Residue-level contacts at the interface:
Residue N522 in protein 2 interacts with residue G521 in protein 1 (closest heavy-atom distance 3.5 Å).
Residue H528 in protein 2 interacts with residue N516 in protein 1 (closest heavy-atom distance 2.9 Å).
Residue L523 in protein 2 is in contact with residue N522 in protein 1 (closest heavy-atom distance 4.0 Å).
Residue P510 in protein 2 is in contact with residue A512 in protein 1 (closest heavy-atom distance 3.6 Å).
Residue L523 in protein 2 interacts with residue V519 in protein 1 (closest heavy-atom distance 4.1 Å).
Residue L523 in protein 2 interacts with residue I506 in protein 1 (closest heavy-atom distance 3.9 Å).
Residue L523 in protein 2 contacts residue L523 in protein 1 (closest heavy-atom distance 3.3 Å).
Residue P509 in protein 2 contacts residue L514 in protein 1 (closest heavy-atom distance 3.9 Å).
Residue L523 in protein 2 interacts with residue G521 in protein 1 (closest heavy-atom distance 3.5 Å).
Residue S520 in protein 2 is in contact with residue L523 in protein 1 (closest heavy-atom distance 3.6 Å).
Residue K517 in protein 2 interacts with residue P510 in protein 1 (closest heavy-atom distance 3.7 Å).
Residue L526 in protein 2 interacts with residue I518 in protein 1 (closest heavy-atom distance 2.9 Å).
Residue G521 in protein 2 is in contact with residue N522 in protein 1 (closest heavy-atom distance 3.2 Å).
Residue D507 in protein 2 interacts with residue L523 in protein 1 (closest heavy-atom distance 4.4 Å).
Residue G511 in protein 2 is in contact with residue P510 in protein 1 (closest heavy-atom distance 4.0 Å).
Residue N522 in protein 2 is in contact with residue L523 in protein 1 (closest heavy-atom distance 4.1 Å).
Residue I525 in protein 2 interacts with residue I518 in protein 1 (closest heavy-atom distance 3.9 Å).
Residue I525 in protein 2 interacts with residue K517 in protein 1 (closest heavy-atom distance 3.6 Å).
Residue S520 in protein 2 interacts with residue R524 in protein 1 (closest heavy-atom distance 3.0 Å).
Residue V519 in protein 2 interacts with residue L523 in protein 1 (closest heavy-atom distance 4.0 Å).
Residue K517 in protein 2 is in contact with residue D527 in protein 1 (closest heavy-atom distance 3.8 Å).
Residue L526 in protein 2 contacts residue N516 in protein 1 (closest heavy-atom distance 4.3 Å).
Residue P510 in protein 2 is in contact with residue G511 in protein 1 (closest heavy-atom distance 4.1 Å).
Residue R524 in protein 2 is in contact with residue I518 in protein 1 (closest heavy-atom distance 3.7 Å).
Residue N516 in protein 2 interacts with residue D527 in protein 1 (closest heavy-atom distance 2.4 Å).
Residue A512 in protein 2 contacts residue G511 in protein 1 (closest heavy-atom distance 4.0 Å).
Residue K517 in protein 2 contacts residue L526 in protein 1 (closest heavy-atom distance 3.3 Å).
Residue P510 in protein 2 contacts residue K517 in protein 1 (closest heavy-atom distance 3.8 Å).
Residue R524 in protein 2 is in contact with residue S520 in protein 1 (closest heavy-atom distance 3.7 Å).
Residue S520 in protein 2 interacts with residue N522 in protein 1 (closest heavy-atom distance 4.4 Å).
Residue K517 in protein 2 is in contact with residue I525 in protein 1 (closest heavy-atom distance 3.9 Å).
Residue D527 in protein 2 contacts residue K517 in protein 1 (closest heavy-atom distance 4.5 Å).
Residue N516 in protein 2 contacts residue L526 in protein 1 (closest heavy-atom distance 4.3 Å).
Residue D527 in protein 2 interacts with residue N516 in protein 1 (closest heavy-atom distance 3.6 Å).
Residue I525 in protein 2 is in contact with residue V519 in protein 1 (closest heavy-atom distance 4.1 Å).
Residue G521 in protein 2 is in contact with residue L523 in protein 1 (closest heavy-atom distance 4.5 Å).
Residue A512 in protein 2 interacts with residue P509 in protein 1 (closest heavy-atom distance 4.1 Å).
Residue N522 in protein 2 is in contact with residue S520 in protein 1 (closest heavy-atom distance 4.5 Å).
Residue N522 in protein 2 contacts residue N522 in protein 1 (closest heavy-atom distance 2.5 Å).
Residue V513 in protein 2 interacts with residue G511 in protein 1 (closest heavy-atom distance 4.1 Å).
Residue I518 in protein 2 is in contact with residue R524 in protein 1 (closest heavy-atom distance 3.8 Å).
Residue G511 in protein 2 is in contact with residue A512 in protein 1 (closest heavy-atom distance 4.0 Å).
Residue V519 in protein 2 is in contact with residue I525 in protein 1 (closest heavy-atom distance 3.7 Å).
Residue L526 in protein 2 interacts with residue K517 in protein 1 (closest heavy-atom distance 3.4 Å).
Residue P510 in protein 2 is in contact with residue V513 in protein 1 (closest heavy-atom distance 2.7 Å).
Residue L523 in protein 2 interacts with residue S520 in protein 1 (closest heavy-atom distance 3.1 Å).
Residue I506 in protein 2 interacts with residue L523 in protein 1 (closest heavy-atom distance 3.6 Å).
Residue I518 in protein 2 contacts residue L526 in protein 1 (closest heavy-atom distance 3.0 Å).
Residue N516 in protein 2 contacts residue H528 in protein 1 (closest heavy-atom distance 4.5 Å).
Residue D527 in protein 2 is in contact with residue I518 in protein 1 (closest heavy-atom distance 3.9 Å).
Residue A512 in protein 2 interacts with residue A512 in protein 1 (closest heavy-atom distance 4.1 Å).
Residue H528 in protein 2 interacts with residue I518 in protein 1 (closest heavy-atom distance 3.5 Å).
Residue A512 in protein 2 is in contact with residue P510 in protein 1 (closest heavy-atom distance 3.4 Å).
Residue P509 in protein 2 is in contact with residue P509 in protein 1 (closest heavy-atom distance 3.8 Å).
Residue L514 in protein 2 contacts residue I525 in protein 1 (closest heavy-atom distance 4.3 Å).
Residue G511 in protein 2 is in contact with residue G511 in protein 1 (closest heavy-atom distance 3.0 Å).
Residue I518 in protein 2 is in contact with residue I525 in protein 1 (closest heavy-atom distance 3.3 Å).
Residue V513 in protein 2 contacts residue P510 in protein 1 (closest heavy-atom distance 2.9 Å).
Residue V519 in protein 2 is in contact with residue R524 in protein 1 (closest heavy-atom distance 3.5 Å).
Residue P509 in protein 2 contacts residue A512 in protein 1 (closest heavy-atom distance 3.8 Å).

Sequence of protein 1:
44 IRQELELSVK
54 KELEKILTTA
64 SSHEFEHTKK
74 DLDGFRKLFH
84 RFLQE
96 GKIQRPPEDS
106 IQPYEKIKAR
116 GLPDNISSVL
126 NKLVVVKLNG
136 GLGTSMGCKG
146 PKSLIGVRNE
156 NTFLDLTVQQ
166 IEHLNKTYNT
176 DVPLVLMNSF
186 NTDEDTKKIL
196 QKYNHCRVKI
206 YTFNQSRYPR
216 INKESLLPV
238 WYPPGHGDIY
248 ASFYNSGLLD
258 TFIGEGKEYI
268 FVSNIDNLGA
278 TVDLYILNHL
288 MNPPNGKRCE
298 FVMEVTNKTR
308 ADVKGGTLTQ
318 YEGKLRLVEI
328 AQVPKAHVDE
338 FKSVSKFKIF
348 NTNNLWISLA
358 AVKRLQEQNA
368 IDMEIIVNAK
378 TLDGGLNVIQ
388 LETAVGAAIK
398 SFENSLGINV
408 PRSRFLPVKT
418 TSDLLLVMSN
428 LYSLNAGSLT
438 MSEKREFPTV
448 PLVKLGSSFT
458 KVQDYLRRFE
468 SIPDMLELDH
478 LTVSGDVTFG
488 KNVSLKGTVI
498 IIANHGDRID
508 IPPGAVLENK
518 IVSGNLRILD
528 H

Sequence of protein 2:
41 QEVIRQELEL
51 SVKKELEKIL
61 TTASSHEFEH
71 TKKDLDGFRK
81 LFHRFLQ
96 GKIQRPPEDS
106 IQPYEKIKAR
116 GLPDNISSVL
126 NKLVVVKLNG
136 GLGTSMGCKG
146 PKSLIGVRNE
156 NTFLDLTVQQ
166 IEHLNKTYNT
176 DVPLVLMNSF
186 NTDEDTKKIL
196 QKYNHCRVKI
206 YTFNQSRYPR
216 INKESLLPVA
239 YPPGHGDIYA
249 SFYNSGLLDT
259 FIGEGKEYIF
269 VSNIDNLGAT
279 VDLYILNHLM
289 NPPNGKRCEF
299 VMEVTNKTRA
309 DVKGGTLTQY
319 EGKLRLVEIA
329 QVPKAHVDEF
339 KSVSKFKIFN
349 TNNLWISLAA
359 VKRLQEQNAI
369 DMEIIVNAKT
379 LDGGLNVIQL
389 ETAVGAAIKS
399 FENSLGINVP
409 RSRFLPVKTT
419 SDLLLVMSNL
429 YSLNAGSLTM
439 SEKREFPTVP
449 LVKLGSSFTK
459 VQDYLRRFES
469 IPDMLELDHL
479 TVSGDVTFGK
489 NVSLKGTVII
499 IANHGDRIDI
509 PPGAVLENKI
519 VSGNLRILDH

These two protein chains interact to form a complex.